This data describes a binding interaction between two proteins.

Contacts between the two chains:
Residue A251 in the second protein is in contact with residue L5 in the first protein (closest heavy-atom distance 3.5 Å).
Residue V45 in the second protein is in contact with residue L5 in the first protein (closest heavy-atom distance 3.4 Å).
Residue S208 in the second protein is in contact with residue Q2 in the first protein (closest heavy-atom distance 4.0 Å).
Residue A46 in the second protein is in contact with residue L5 in the first protein (closest heavy-atom distance 3.9 Å).
Residue P252 in the second protein is in contact with residue G3 in the first protein (closest heavy-atom distance 3.9 Å).
Residue I128 in the second protein contacts residue M10 in the first protein (closest heavy-atom distance 4.6 Å).
Residue L126 in the second protein is in contact with residue M10 in the first protein (closest heavy-atom distance 4.4 Å).
Residue P129 in the second protein contacts residue M10 in the first protein (closest heavy-atom distance 4.2 Å).
Residue P234 in the second protein interacts with residue M10 in the first protein (closest heavy-atom distance 4.8 Å).
Residue M40 in the second protein is in contact with residue L5 in the first protein (closest heavy-atom distance 3.8 Å).
Residue K253 in the second protein interacts with residue Q2 in the first protein (closest heavy-atom distance 3.4 Å).
Residue A251 in the second protein contacts residue Q2 in the first protein (closest heavy-atom distance 2.5 Å).
Residue P252 in the second protein contacts residue V8 in the first protein (closest heavy-atom distance 4.5 Å).
Residue K253 in the second protein interacts with residue I1 in the first protein (closest heavy-atom distance 3.1 Å).
Residue V45 in the second protein contacts residue G3 in the first protein (closest heavy-atom distance 4.7 Å).
Residue L250 in the second protein is in contact with residue Q2 in the first protein (closest heavy-atom distance 4.8 Å).
Residue D232 in the second protein contacts residue V8 in the first protein (closest heavy-atom distance 3.0 Å).
Residue L126 in the second protein contacts residue M6 in the first protein (closest heavy-atom distance 4.1 Å).
Residue A251 in the second protein is in contact with residue S4 in the first protein (closest heavy-atom distance 3.9 Å).
Residue H44 in the second protein interacts with residue L5 in the first protein (closest heavy-atom distance 3.4 Å).
Residue Y249 in the second protein contacts residue L5 in the first protein (closest heavy-atom distance 4.3 Å).
Residue P129 in the second protein contacts residue G9 in the first protein (closest heavy-atom distance 4.8 Å).
Residue L250 in the second protein is in contact with residue L5 in the first protein (closest heavy-atom distance 4.1 Å).
Residue L47 in the second protein contacts residue M10 in the first protein (closest heavy-atom distance 4.4 Å).
Residue V233 in the second protein is in contact with residue V8 in the first protein (closest heavy-atom distance 3.4 Å).
Residue V45 in the second protein interacts with residue S4 in the first protein (closest heavy-atom distance 4.8 Å).
Residue L47 in the second protein contacts residue L5 in the first protein (closest heavy-atom distance 3.7 Å).
Residue G127 in the second protein is in contact with residue M10 in the first protein (closest heavy-atom distance 3.7 Å).
Residue V45 in the second protein contacts residue Q2 in the first protein (closest heavy-atom distance 3.2 Å).
Residue H44 in the second protein interacts with residue S4 in the first protein (closest heavy-atom distance 3.4 Å).
Residue P252 in the second protein is in contact with residue Q2 in the first protein (closest heavy-atom distance 3.6 Å).
Residue P234 in the second protein is in contact with residue V8 in the first protein (closest heavy-atom distance 3.3 Å).
Residue A251 in the second protein contacts residue G3 in the first protein (closest heavy-atom distance 3.1 Å).
Residue A251 in the second protein is in contact with residue V8 in the first protein (closest heavy-atom distance 5.0 Å).
Residue M40 in the second protein interacts with residue M6 in the first protein (closest heavy-atom distance 4.2 Å).
Residue P234 in the second protein contacts residue L5 in the first protein (closest heavy-atom distance 3.9 Å).
Residue K253 in the second protein is in contact with residue G3 in the first protein (closest heavy-atom distance 4.5 Å).

Sequence of the second protein:
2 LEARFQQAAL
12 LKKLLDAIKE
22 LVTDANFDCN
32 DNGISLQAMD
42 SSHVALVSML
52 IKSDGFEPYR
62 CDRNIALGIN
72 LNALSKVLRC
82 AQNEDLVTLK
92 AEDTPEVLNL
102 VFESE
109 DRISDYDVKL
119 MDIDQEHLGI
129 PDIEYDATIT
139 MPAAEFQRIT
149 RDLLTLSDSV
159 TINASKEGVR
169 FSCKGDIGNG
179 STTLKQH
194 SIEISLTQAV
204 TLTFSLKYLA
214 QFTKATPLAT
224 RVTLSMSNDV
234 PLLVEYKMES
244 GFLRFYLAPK

Sequence of the first protein:
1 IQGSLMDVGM